Sequence of chain A:
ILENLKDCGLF

Residue-level contacts at the interface:
Residue K246 in chain B is in contact with residue F11 in chain A (closest heavy-atom distance 4.1 Å).
Residue R148 in chain B contacts residue D7 in chain A (closest heavy-atom distance 4.1 Å).
Residue N311 in chain B is in contact with residue C8 in chain A (closest heavy-atom distance 4.4 Å).
Residue V231 in chain B contacts residue L5 in chain A (closest heavy-atom distance 4.2 Å).
Residue E250 in chain B contacts residue F11 in chain A (closest heavy-atom distance 4.4 Å).
Residue T243 in chain B contacts residue L2 in chain A (closest heavy-atom distance 3.4 Å).
Residue T230 in chain B is in contact with residue I1 in chain A (closest heavy-atom distance 4.4 Å).
Residue V251 in chain B interacts with residue L5 in chain A (closest heavy-atom distance 3.9 Å).
Residue V251 in chain B interacts with residue F11 in chain A (closest heavy-atom distance 4.5 Å).
Residue V139 in chain B contacts residue N4 in chain A (closest heavy-atom distance 3.3 Å).
Residue V140 in chain B interacts with residue N4 in chain A (closest heavy-atom distance 4.0 Å).
Residue N311 in chain B contacts residue G9 in chain A (closest heavy-atom distance 3.5 Å).
Residue A247 in chain B is in contact with residue F11 in chain A (closest heavy-atom distance 3.5 Å).
Residue L227 in chain B is in contact with residue L10 in chain A (closest heavy-atom distance 4.3 Å).
Residue V140 in chain B is in contact with residue C8 in chain A (closest heavy-atom distance 4.2 Å).
Residue R136 in chain B interacts with residue L10 in chain A (closest heavy-atom distance 3.6 Å).
Residue V140 in chain B interacts with residue I1 in chain A (closest heavy-atom distance 4.3 Å).
Residue M254 in chain B contacts residue L10 in chain A (closest heavy-atom distance 4.7 Å).
Residue A247 in chain B interacts with residue L2 in chain A (closest heavy-atom distance 3.5 Å).
Residue T243 in chain B interacts with residue F11 in chain A (closest heavy-atom distance 3.9 Å).
Residue K312 in chain B contacts residue F11 in chain A (closest heavy-atom distance 3.8 Å).
Residue A247 in chain B interacts with residue L5 in chain A (closest heavy-atom distance 4.2 Å).
Residue R148 in chain B contacts residue N4 in chain A (closest heavy-atom distance 4.7 Å).
Residue V139 in chain B is in contact with residue C8 in chain A (closest heavy-atom distance 4.2 Å).
Residue V140 in chain B interacts with residue L5 in chain A (closest heavy-atom distance 3.8 Å).
Residue L227 in chain B contacts residue L5 in chain A (closest heavy-atom distance 5.0 Å).
Residue E250 in chain B is in contact with residue L10 in chain A (closest heavy-atom distance 2.9 Å).
Residue K312 in chain B interacts with residue G9 in chain A (closest heavy-atom distance 4.4 Å).
Residue L73 in chain B contacts residue D7 in chain A (closest heavy-atom distance 3.5 Å).
Residue V140 in chain B is in contact with residue L10 in chain A (closest heavy-atom distance 5.0 Å).
Residue M310 in chain B interacts with residue G9 in chain A (closest heavy-atom distance 4.9 Å).
Residue V231 in chain B contacts residue I1 in chain A (closest heavy-atom distance 3.8 Å).
Residue R136 in chain B is in contact with residue C8 in chain A (closest heavy-atom distance 3.1 Å).
Residue L73 in chain B interacts with residue C8 in chain A (closest heavy-atom distance 3.8 Å).
Residue K142 in chain B interacts with residue N4 in chain A (closest heavy-atom distance 3.9 Å).
Residue M258 in chain B interacts with residue L10 in chain A (closest heavy-atom distance 4.2 Å).
Residue V251 in chain B interacts with residue L10 in chain A (closest heavy-atom distance 4.0 Å).
Residue T244 in chain B contacts residue L2 in chain A (closest heavy-atom distance 3.6 Å).
Residue A234 in chain B contacts residue I1 in chain A (closest heavy-atom distance 3.6 Å).

These two protein chains interact to form a complex.

Sequence of chain B:
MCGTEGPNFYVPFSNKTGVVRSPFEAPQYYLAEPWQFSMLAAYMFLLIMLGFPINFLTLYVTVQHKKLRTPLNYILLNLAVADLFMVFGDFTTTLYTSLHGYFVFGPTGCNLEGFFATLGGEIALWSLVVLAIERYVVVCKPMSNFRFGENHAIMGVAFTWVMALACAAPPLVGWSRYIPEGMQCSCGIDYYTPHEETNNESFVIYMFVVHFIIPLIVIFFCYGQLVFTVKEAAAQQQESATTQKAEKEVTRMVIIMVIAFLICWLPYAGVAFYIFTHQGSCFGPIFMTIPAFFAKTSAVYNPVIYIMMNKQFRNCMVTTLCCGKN